Residue-level contacts at the interface:
Residue E52 in protein 2 interacts with residue W70 in protein 1 (closest heavy-atom distance 4.8 Å).
Residue F56 in protein 2 contacts residue E77 in protein 1 (closest heavy-atom distance 3.7 Å).
Residue R55 in protein 2 interacts with residue W70 in protein 1 (closest heavy-atom distance 4.0 Å).
Residue F56 in protein 2 contacts residue W70 in protein 1 (closest heavy-atom distance 3.2 Å).
Residue V59 in protein 2 is in contact with residue W70 in protein 1 (closest heavy-atom distance 3.6 Å).
Residue F56 in protein 2 contacts residue K73 in protein 1 (closest heavy-atom distance 3.5 Å).
Residue L60 in protein 2 interacts with residue W70 in protein 1 (closest heavy-atom distance 3.3 Å).
Residue L60 in protein 2 is in contact with residue S74 in protein 1 (closest heavy-atom distance 3.7 Å).
Residue E63 in protein 2 interacts with residue Y71 in protein 1 (closest heavy-atom distance 4.5 Å).

Sequence of protein 2:
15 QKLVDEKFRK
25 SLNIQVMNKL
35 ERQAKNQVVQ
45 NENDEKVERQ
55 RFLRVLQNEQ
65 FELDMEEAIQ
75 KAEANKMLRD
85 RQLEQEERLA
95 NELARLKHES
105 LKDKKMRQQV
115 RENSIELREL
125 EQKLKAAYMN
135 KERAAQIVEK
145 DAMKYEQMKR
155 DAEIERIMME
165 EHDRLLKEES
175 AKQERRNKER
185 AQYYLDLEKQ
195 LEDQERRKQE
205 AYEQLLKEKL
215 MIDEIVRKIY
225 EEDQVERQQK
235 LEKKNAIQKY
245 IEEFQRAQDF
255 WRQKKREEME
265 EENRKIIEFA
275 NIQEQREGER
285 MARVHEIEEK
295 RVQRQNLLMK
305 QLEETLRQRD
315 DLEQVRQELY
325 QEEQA

Sequence of protein 1:
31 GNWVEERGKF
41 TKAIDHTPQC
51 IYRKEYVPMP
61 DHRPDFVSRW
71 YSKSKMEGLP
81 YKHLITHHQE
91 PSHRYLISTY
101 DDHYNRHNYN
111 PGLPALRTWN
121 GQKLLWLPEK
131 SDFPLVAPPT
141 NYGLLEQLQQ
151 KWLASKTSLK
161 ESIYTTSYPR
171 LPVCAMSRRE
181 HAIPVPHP

The following describes two proteins that form a bound complex.